Contacts between the two chains:
Residue V122 in chain B is in contact with residue L10 in chain A (closest heavy-atom distance 4.4 Å).
Residue Q101 in chain B contacts residue I6 in chain A (closest heavy-atom distance 4.4 Å).
Residue S11 in chain B interacts with residue Q7 in chain A (closest heavy-atom distance 3.9 Å).
Residue A105 in chain B contacts residue C1 in chain A (closest heavy-atom distance 3.4 Å).
Residue A105 in chain B contacts residue V3 in chain A (closest heavy-atom distance 4.9 Å).
Residue E5 in chain B interacts with residue S11 in chain A (closest heavy-atom distance 4.9 Å).
Residue S100 in chain B interacts with residue A5 in chain A (closest heavy-atom distance 5.0 Å).
Residue W14 in chain B is in contact with residue V3 in chain A (closest heavy-atom distance 4.3 Å).
Residue A105 in chain B interacts with residue G2 in chain A (closest heavy-atom distance 2.9 Å).
Residue P13 in chain B is in contact with residue P4 in chain A (closest heavy-atom distance 3.6 Å).
Residue P9 in chain B contacts residue I6 in chain A (closest heavy-atom distance 3.7 Å).
Residue S11 in chain B is in contact with residue P8 in chain A (closest heavy-atom distance 3.4 Å).
Residue L108 in chain B is in contact with residue C1 in chain A (closest heavy-atom distance 4.9 Å).
Residue W14 in chain B interacts with residue G2 in chain A (closest heavy-atom distance 3.8 Å).
Residue S11 in chain B contacts residue I6 in chain A (closest heavy-atom distance 3.3 Å).
Residue E5 in chain B interacts with residue L10 in chain A (closest heavy-atom distance 3.3 Å).
Residue V8 in chain B is in contact with residue P8 in chain A (closest heavy-atom distance 4.6 Å).
Residue P13 in chain B interacts with residue A5 in chain A (closest heavy-atom distance 5.0 Å).
Residue S104 in chain B is in contact with residue P4 in chain A (closest heavy-atom distance 4.9 Å).
Residue V8 in chain B contacts residue Q7 in chain A (closest heavy-atom distance 4.4 Å).
Residue W12 in chain B contacts residue L10 in chain A (closest heavy-atom distance 4.3 Å).
Residue W12 in chain B interacts with residue P8 in chain A (closest heavy-atom distance 3.5 Å).
Residue G10 in chain B is in contact with residue P4 in chain A (closest heavy-atom distance 4.9 Å).
Residue W14 in chain B is in contact with residue P4 in chain A (closest heavy-atom distance 3.8 Å).
Residue V106 in chain B contacts residue C1 in chain A (closest heavy-atom distance 3.7 Å).
Residue E5 in chain B contacts residue V9 in chain A (closest heavy-atom distance 3.8 Å).
Residue T102 in chain B interacts with residue I6 in chain A (closest heavy-atom distance 3.9 Å).
Residue V8 in chain B contacts residue I6 in chain A (closest heavy-atom distance 4.0 Å).
Residue C107 in chain B interacts with residue C1 in chain A (closest heavy-atom distance 1.9 Å).
Residue C107 in chain B contacts residue G2 in chain A (closest heavy-atom distance 3.6 Å).
Residue Q101 in chain B interacts with residue A5 in chain A (closest heavy-atom distance 3.2 Å).
Residue S11 in chain B interacts with residue V9 in chain A (closest heavy-atom distance 4.9 Å).
Residue G10 in chain B interacts with residue I6 in chain A (closest heavy-atom distance 4.0 Å).
Residue V8 in chain B contacts residue V9 in chain A (closest heavy-atom distance 3.6 Å).
Residue V106 in chain B interacts with residue G2 in chain A (closest heavy-atom distance 4.1 Å).
Residue S11 in chain B is in contact with residue P4 in chain A (closest heavy-atom distance 3.5 Å).

Sequence of chain B:
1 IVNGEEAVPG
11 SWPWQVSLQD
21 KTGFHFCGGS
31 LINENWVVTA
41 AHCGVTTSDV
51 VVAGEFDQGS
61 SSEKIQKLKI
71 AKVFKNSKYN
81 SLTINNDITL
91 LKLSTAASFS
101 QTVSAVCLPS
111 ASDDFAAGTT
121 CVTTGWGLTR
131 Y

The following describes two proteins that form a bound complex.

Sequence of chain A:
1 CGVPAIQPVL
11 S